Contacts between the two chains:
Residue E51 in protein 2 is in contact with residue P135 in protein 1 (closest heavy-atom distance 3.3 Å).
Residue P48 in protein 2 is in contact with residue A134 in protein 1 (closest heavy-atom distance 3.5 Å).
Residue I75 in protein 2 interacts with residue H102 in protein 1 (closest heavy-atom distance 3.2 Å).
Residue T87 in protein 2 contacts residue K108 in protein 1 (closest heavy-atom distance 3.3 Å).
Residue V239 in protein 2 contacts residue N25 in protein 1 (closest heavy-atom distance 3.7 Å).
Residue N82 in protein 2 is in contact with residue T101 in protein 1 (closest heavy-atom distance 2.9 Å).
Residue D80 in protein 2 is in contact with residue Q103 in protein 1 (closest heavy-atom distance 3.1 Å).
Residue L72 in protein 2 interacts with residue Y54 in protein 1 (closest heavy-atom distance 3.6 Å).
Residue Q55 in protein 2 interacts with residue N133 in protein 1 (closest heavy-atom distance 3.1 Å).
Residue D80 in protein 2 is in contact with residue H102 in protein 1 (closest heavy-atom distance 3.4 Å).
Residue V91 in protein 2 interacts with residue M27 in protein 1 (closest heavy-atom distance 3.6 Å).
Residue V45 in protein 2 contacts residue V124 in protein 1 (closest heavy-atom distance 3.6 Å).
Residue T87 in protein 2 interacts with residue K107 in protein 1 (closest heavy-atom distance 3.3 Å).
Residue R69 in protein 2 contacts residue Y54 in protein 1 (closest heavy-atom distance 3.2 Å).
Residue D89 in protein 2 contacts residue N114 in protein 1 (closest heavy-atom distance 3.0 Å).
Residue A242 in protein 2 is in contact with residue M27 in protein 1 (closest heavy-atom distance 3.3 Å).
Residue S86 in protein 2 contacts residue Q149 in protein 1 (closest heavy-atom distance 3.6 Å).
Residue S88 in protein 2 is in contact with residue Q149 in protein 1 (closest heavy-atom distance 3.7 Å).
Residue N78 in protein 2 contacts residue H102 in protein 1 (closest heavy-atom distance 2.8 Å).
Residue V239 in protein 2 interacts with residue F148 in protein 1 (closest heavy-atom distance 3.6 Å).
Residue D218 in protein 2 is in contact with residue Y24 in protein 1 (closest heavy-atom distance 2.8 Å).
Residue K49 in protein 2 is in contact with residue L136 in protein 1 (closest heavy-atom distance 3.3 Å).
Residue T57 in protein 2 contacts residue P68 in protein 1 (closest heavy-atom distance 3.6 Å).
Residue E51 in protein 2 is in contact with residue A134 in protein 1 (closest heavy-atom distance 3.2 Å).
Residue T57 in protein 2 is in contact with residue N133 in protein 1 (closest heavy-atom distance 3.7 Å).
Residue R77 in protein 2 contacts residue Q103 in protein 1 (closest heavy-atom distance 3.7 Å).
Residue V45 in protein 2 contacts residue Q125 in protein 1 (closest heavy-atom distance 3.3 Å).
Residue A42 in protein 2 contacts residue K130 in protein 1 (closest heavy-atom distance 3.7 Å).
Residue D89 in protein 2 contacts residue N146 in protein 1 (closest heavy-atom distance 3.8 Å).
Residue A76 in protein 2 contacts residue H102 in protein 1 (closest heavy-atom distance 3.4 Å).
Residue T87 in protein 2 interacts with residue T109 in protein 1 (closest heavy-atom distance 2.9 Å).
Residue N82 in protein 2 interacts with residue Q103 in protein 1 (closest heavy-atom distance 3.3 Å).
Residue D89 in protein 2 is in contact with residue N111 in protein 1 (closest heavy-atom distance 3.0 Å).
Residue A76 in protein 2 contacts residue Q103 in protein 1 (closest heavy-atom distance 3.1 Å).
Residue N78 in protein 2 is in contact with residue Q103 in protein 1 (closest heavy-atom distance 2.9 Å).
Residue S88 in protein 2 interacts with residue T109 in protein 1 (closest heavy-atom distance 3.1 Å).
Residue F102 in protein 2 is in contact with residue M27 in protein 1 (closest heavy-atom distance 3.7 Å).
Residue W240 in protein 2 contacts residue I26 in protein 1 (closest heavy-atom distance 3.6 Å).
Residue D89 in protein 2 interacts with residue Q149 in protein 1 (closest heavy-atom distance 3.3 Å).
Residue R107 in protein 2 contacts residue F148 in protein 1 (closest heavy-atom distance 2.5 Å).
Residue D89 in protein 2 is in contact with residue V110 in protein 1 (closest heavy-atom distance 3.8 Å).
Residue E51 in protein 2 interacts with residue L136 in protein 1 (closest heavy-atom distance 3.3 Å).
Residue N82 in protein 2 contacts residue V105 in protein 1 (closest heavy-atom distance 3.7 Å).
Residue G238 in protein 2 is in contact with residue N25 in protein 1 (closest heavy-atom distance 3.1 Å).
Residue S61 in protein 2 contacts residue K65 in protein 1 (closest heavy-atom distance 3.1 Å).
Residue R107 in protein 2 contacts residue N25 in protein 1 (closest heavy-atom distance 3.1 Å).
Residue W240 in protein 2 interacts with residue M27 in protein 1 (closest heavy-atom distance 2.9 Å).
Residue D89 in protein 2 interacts with residue T109 in protein 1 (closest heavy-atom distance 3.6 Å).
Residue N82 in protein 2 is in contact with residue G104 in protein 1 (closest heavy-atom distance 3.5 Å).
Residue L56 in protein 2 contacts residue F132 in protein 1 (closest heavy-atom distance 3.6 Å).
Residue N82 in protein 2 contacts residue L106 in protein 1 (closest heavy-atom distance 3.6 Å).
Residue D89 in protein 2 interacts with residue F148 in protein 1 (closest heavy-atom distance 3.2 Å).
Residue W240 in protein 2 is in contact with residue N25 in protein 1 (closest heavy-atom distance 3.1 Å).
Residue Q237 in protein 2 contacts residue N25 in protein 1 (closest heavy-atom distance 3.8 Å).
Residue T57 in protein 2 is in contact with residue K65 in protein 1 (closest heavy-atom distance 3.4 Å).
Residue L79 in protein 2 is in contact with residue N74 in protein 1 (closest heavy-atom distance 3.7 Å).
Residue V85 in protein 2 is in contact with residue L106 in protein 1 (closest heavy-atom distance 3.7 Å).
Residue D80 in protein 2 contacts residue N74 in protein 1 (closest heavy-atom distance 2.3 Å).
Residue I75 in protein 2 interacts with residue Q103 in protein 1 (closest heavy-atom distance 3.4 Å).
Residue L60 in protein 2 is in contact with residue V67 in protein 1 (closest heavy-atom distance 3.6 Å).

Sequence of protein 2:
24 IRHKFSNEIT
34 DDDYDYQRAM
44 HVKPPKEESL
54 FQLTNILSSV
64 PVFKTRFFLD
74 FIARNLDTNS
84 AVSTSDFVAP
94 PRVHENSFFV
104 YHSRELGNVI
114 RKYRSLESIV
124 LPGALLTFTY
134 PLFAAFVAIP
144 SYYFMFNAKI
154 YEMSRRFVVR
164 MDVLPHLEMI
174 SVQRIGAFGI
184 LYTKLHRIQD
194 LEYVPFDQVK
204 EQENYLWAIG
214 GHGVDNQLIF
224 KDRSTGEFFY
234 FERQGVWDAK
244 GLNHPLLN

These two protein chains interact to form a complex.

Sequence of protein 1:
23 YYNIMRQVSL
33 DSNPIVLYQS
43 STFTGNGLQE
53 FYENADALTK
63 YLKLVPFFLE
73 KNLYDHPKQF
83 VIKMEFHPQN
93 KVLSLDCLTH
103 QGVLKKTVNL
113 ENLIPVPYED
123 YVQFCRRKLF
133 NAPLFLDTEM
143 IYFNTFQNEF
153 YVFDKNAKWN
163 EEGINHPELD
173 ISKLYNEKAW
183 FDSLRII